Sequence of the second protein:
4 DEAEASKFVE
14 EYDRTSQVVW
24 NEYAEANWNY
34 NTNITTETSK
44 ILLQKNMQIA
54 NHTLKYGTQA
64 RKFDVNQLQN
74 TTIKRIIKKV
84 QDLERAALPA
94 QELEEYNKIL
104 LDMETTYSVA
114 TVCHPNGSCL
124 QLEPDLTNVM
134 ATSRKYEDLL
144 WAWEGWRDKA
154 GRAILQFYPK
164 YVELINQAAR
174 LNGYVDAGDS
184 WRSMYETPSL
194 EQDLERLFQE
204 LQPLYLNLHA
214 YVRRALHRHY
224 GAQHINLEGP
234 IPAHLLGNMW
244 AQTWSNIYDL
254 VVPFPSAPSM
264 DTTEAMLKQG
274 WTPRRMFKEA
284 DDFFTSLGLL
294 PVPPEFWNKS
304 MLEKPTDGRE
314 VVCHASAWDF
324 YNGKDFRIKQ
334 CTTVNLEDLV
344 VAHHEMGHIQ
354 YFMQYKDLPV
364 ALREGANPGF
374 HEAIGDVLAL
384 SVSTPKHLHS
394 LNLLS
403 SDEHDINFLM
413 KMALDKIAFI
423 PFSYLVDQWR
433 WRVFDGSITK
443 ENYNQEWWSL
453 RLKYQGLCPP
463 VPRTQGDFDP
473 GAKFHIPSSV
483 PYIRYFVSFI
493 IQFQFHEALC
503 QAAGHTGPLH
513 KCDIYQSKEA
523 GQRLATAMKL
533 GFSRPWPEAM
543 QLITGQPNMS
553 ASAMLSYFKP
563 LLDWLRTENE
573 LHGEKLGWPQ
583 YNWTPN

Contacts between the two chains:
Residue E375 in the second protein interacts with residue K8 in the first protein (closest heavy-atom distance 3.4 Å).
Residue I52 in the second protein is in contact with residue L3 in the first protein (closest heavy-atom distance 3.8 Å).
Residue E375 in the second protein contacts residue I9 in the first protein (closest heavy-atom distance 3.6 Å).
Residue Y484 in the second protein contacts residue P11 in the first protein (closest heavy-atom distance 2.5 Å).
Residue A318 in the second protein is in contact with residue I9 in the first protein (closest heavy-atom distance 3.2 Å).
Residue K475 in the second protein is in contact with residue P11 in the first protein (closest heavy-atom distance 2.8 Å).
Residue I52 in the second protein is in contact with residue P4 in the first protein (closest heavy-atom distance 3.9 Å).
Residue E107 in the second protein is in contact with residue R6 in the first protein (closest heavy-atom distance 4.5 Å).
Residue S319 in the second protein interacts with residue K8 in the first protein (closest heavy-atom distance 3.1 Å).
Residue E348 in the second protein contacts residue K8 in the first protein (closest heavy-atom distance 4.7 Å).
Residue S480 in the second protein contacts residue R6 in the first protein (closest heavy-atom distance 3.0 Å).
Residue Y15 in the second protein is in contact with residue G2 in the first protein (closest heavy-atom distance 3.6 Å).
Residue V344 in the second protein is in contact with residue P10 in the first protein (closest heavy-atom distance 4.3 Å).
Residue W23 in the second protein contacts residue P5 in the first protein (closest heavy-atom distance 3.7 Å).
Residue H317 in the second protein is in contact with residue P10 in the first protein (closest heavy-atom distance 4.6 Å).
Residue S481 in the second protein interacts with residue R6 in the first protein (closest heavy-atom distance 2.7 Å).
Residue Y324 in the second protein contacts residue P5 in the first protein (closest heavy-atom distance 2.5 Å).
Residue F476 in the second protein contacts residue I9 in the first protein (closest heavy-atom distance 3.4 Å).
Residue A318 in the second protein is in contact with residue P10 in the first protein (closest heavy-atom distance 3.2 Å).
Residue H477 in the second protein interacts with residue P11 in the first protein (closest heavy-atom distance 3.5 Å).
Residue V482 in the second protein is in contact with residue I9 in the first protein (closest heavy-atom distance 3.9 Å).
Residue D85 in the second protein interacts with residue G2 in the first protein (closest heavy-atom distance 3.0 Å).
Residue N30 in the second protein interacts with residue P7 in the first protein (closest heavy-atom distance 4.1 Å).
Residue A318 in the second protein interacts with residue K8 in the first protein (closest heavy-atom distance 4.2 Å).
Residue Y487 in the second protein is in contact with residue I9 in the first protein (closest heavy-atom distance 3.0 Å).
Residue L86 in the second protein interacts with residue L3 in the first protein (closest heavy-atom distance 4.3 Å).
Residue W321 in the second protein is in contact with residue P7 in the first protein (closest heavy-atom distance 3.6 Å).
Residue E87 in the second protein is in contact with residue L3 in the first protein (closest heavy-atom distance 3.4 Å).
Residue P483 in the second protein contacts residue R6 in the first protein (closest heavy-atom distance 4.5 Å).
Residue H374 in the second protein is in contact with residue K8 in the first protein (closest heavy-atom distance 4.1 Å).
Residue R88 in the second protein interacts with residue L3 in the first protein (closest heavy-atom distance 4.0 Å).
Residue V482 in the second protein is in contact with residue R6 in the first protein (closest heavy-atom distance 3.9 Å).
Residue F491 in the second protein interacts with residue P11 in the first protein (closest heavy-atom distance 4.6 Å).
Residue R366 in the second protein is in contact with residue P5 in the first protein (closest heavy-atom distance 4.2 Å).
Residue W23 in the second protein is in contact with residue P4 in the first protein (closest heavy-atom distance 3.6 Å).
Residue A320 in the second protein interacts with residue P7 in the first protein (closest heavy-atom distance 3.2 Å).
Residue K82 in the second protein is in contact with residue G2 in the first protein (closest heavy-atom distance 3.9 Å).
Residue E87 in the second protein is in contact with residue G2 in the first protein (closest heavy-atom distance 3.8 Å).
Residue H477 in the second protein contacts residue P10 in the first protein (closest heavy-atom distance 3.0 Å).
Residue H477 in the second protein contacts residue I9 in the first protein (closest heavy-atom distance 3.5 Å).
Residue Y324 in the second protein interacts with residue P4 in the first protein (closest heavy-atom distance 4.3 Å).
Residue E367 in the second protein contacts residue K8 in the first protein (closest heavy-atom distance 2.6 Å).
Residue Q245 in the second protein is in contact with residue P11 in the first protein (closest heavy-atom distance 3.1 Å).
Residue S319 in the second protein is in contact with residue P7 in the first protein (closest heavy-atom distance 4.1 Å).
Residue T56 in the second protein is in contact with residue L3 in the first protein (closest heavy-atom distance 4.0 Å).
Residue R486 in the second protein interacts with residue K8 in the first protein (closest heavy-atom distance 4.6 Å).
Residue S319 in the second protein is in contact with residue I9 in the first protein (closest heavy-atom distance 3.8 Å).
Residue Y26 in the second protein interacts with residue P4 in the first protein (closest heavy-atom distance 4.0 Å).
Residue T56 in the second protein contacts residue G2 in the first protein (closest heavy-atom distance 4.3 Å).
Residue Y487 in the second protein contacts residue P11 in the first protein (closest heavy-atom distance 3.5 Å).
Residue W23 in the second protein interacts with residue L3 in the first protein (closest heavy-atom distance 3.9 Å).
Residue Y487 in the second protein contacts residue P10 in the first protein (closest heavy-atom distance 3.5 Å).
Residue H317 in the second protein is in contact with residue I9 in the first protein (closest heavy-atom distance 3.7 Å).
Residue A320 in the second protein interacts with residue K8 in the first protein (closest heavy-atom distance 2.9 Å).
Residue F355 in the second protein interacts with residue K8 in the first protein (closest heavy-atom distance 4.6 Å).
Residue H351 in the second protein interacts with residue K8 in the first protein (closest heavy-atom distance 3.6 Å).
Residue E348 in the second protein contacts residue P10 in the first protein (closest heavy-atom distance 4.1 Å).
Residue W23 in the second protein interacts with residue G2 in the first protein (closest heavy-atom distance 3.3 Å).
Residue F421 in the second protein contacts residue P11 in the first protein (closest heavy-atom distance 3.4 Å).
Residue E367 in the second protein contacts residue P5 in the first protein (closest heavy-atom distance 3.1 Å).

This data describes a binding interaction between two proteins.

Sequence of the first protein:
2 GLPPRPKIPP